Sequence of the first protein:
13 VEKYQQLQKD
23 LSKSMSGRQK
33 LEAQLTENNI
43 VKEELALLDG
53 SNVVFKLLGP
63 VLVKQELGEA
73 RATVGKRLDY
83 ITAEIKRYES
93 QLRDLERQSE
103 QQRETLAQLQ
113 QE

Sequence of the second protein:
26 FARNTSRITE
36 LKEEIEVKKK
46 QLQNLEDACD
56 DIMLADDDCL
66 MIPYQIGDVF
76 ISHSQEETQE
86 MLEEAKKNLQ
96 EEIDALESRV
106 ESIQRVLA

Interface contacts:
Residue V65 in the first protein contacts residue A60 in the second protein (closest heavy-atom distance 3.5 Å).
Residue L64 in the first protein is in contact with residue I67 in the second protein (closest heavy-atom distance 4.3 Å).
Residue L60 in the first protein interacts with residue A53 in the second protein (closest heavy-atom distance 3.8 Å).
Residue V63 in the first protein contacts residue Y69 in the second protein (closest heavy-atom distance 3.6 Å).
Residue V63 in the first protein contacts residue A53 in the second protein (closest heavy-atom distance 4.3 Å).
Residue L59 in the first protein contacts residue F75 in the second protein (closest heavy-atom distance 3.6 Å).
Residue K58 in the first protein contacts residue D56 in the second protein (closest heavy-atom distance 4.8 Å).
Residue V63 in the first protein is in contact with residue I57 in the second protein (closest heavy-atom distance 3.6 Å).
Residue V63 in the first protein contacts residue I67 in the second protein (closest heavy-atom distance 4.8 Å).
Residue P62 in the first protein contacts residue F75 in the second protein (closest heavy-atom distance 4.9 Å).
Residue V65 in the first protein interacts with residue I57 in the second protein (closest heavy-atom distance 3.6 Å).
Residue P62 in the first protein contacts residue Q70 in the second protein (closest heavy-atom distance 2.9 Å).
Residue K66 in the first protein contacts residue D61 in the second protein (closest heavy-atom distance 3.1 Å).
Residue L64 in the first protein is in contact with residue I57 in the second protein (closest heavy-atom distance 4.8 Å).
Residue V63 in the first protein contacts residue Q70 in the second protein (closest heavy-atom distance 4.4 Å).
Residue V63 in the first protein contacts residue F75 in the second protein (closest heavy-atom distance 4.9 Å).
Residue V63 in the first protein is in contact with residue P68 in the second protein (closest heavy-atom distance 3.6 Å).
Residue G61 in the first protein contacts residue Q70 in the second protein (closest heavy-atom distance 4.2 Å).
Residue V65 in the first protein contacts residue D61 in the second protein (closest heavy-atom distance 3.6 Å).
Residue L64 in the first protein is in contact with residue D61 in the second protein (closest heavy-atom distance 4.1 Å).
Residue P62 in the first protein contacts residue M86 in the second protein (closest heavy-atom distance 4.7 Å).
Residue L60 in the first protein interacts with residue D52 in the second protein (closest heavy-atom distance 4.9 Å).
Residue L64 in the first protein interacts with residue P68 in the second protein (closest heavy-atom distance 2.9 Å).
Residue L60 in the first protein interacts with residue D56 in the second protein (closest heavy-atom distance 3.3 Å).
Residue P62 in the first protein is in contact with residue Y69 in the second protein (closest heavy-atom distance 3.9 Å).
Residue V65 in the first protein interacts with residue D56 in the second protein (closest heavy-atom distance 4.6 Å).
Residue L64 in the first protein contacts residue Y69 in the second protein (closest heavy-atom distance 5.0 Å).
Residue F57 in the first protein interacts with residue D61 in the second protein (closest heavy-atom distance 4.9 Å).

The following describes two proteins that form a bound complex.